Contacts between the two chains:
Residue K476 in protein 2 is in contact with residue V254 in protein 1 (closest heavy-atom distance 4.0 Å).
Residue I477 in protein 2 interacts with residue V254 in protein 1 (closest heavy-atom distance 3.0 Å).
Residue G478 in protein 2 is in contact with residue F259 in protein 1 (closest heavy-atom distance 3.5 Å).
Residue V475 in protein 2 interacts with residue V254 in protein 1 (closest heavy-atom distance 2.7 Å).
Residue V475 in protein 2 interacts with residue I255 in protein 1 (closest heavy-atom distance 5.0 Å).
Residue V475 in protein 2 is in contact with residue N252 in protein 1 (closest heavy-atom distance 3.7 Å).
Residue G478 in protein 2 is in contact with residue N256 in protein 1 (closest heavy-atom distance 3.3 Å).
Residue I477 in protein 2 interacts with residue I255 in protein 1 (closest heavy-atom distance 3.4 Å).
Residue E473 in protein 2 interacts with residue N252 in protein 1 (closest heavy-atom distance 4.1 Å).
Residue F479 in protein 2 contacts residue N256 in protein 1 (closest heavy-atom distance 3.6 Å).
Residue Q474 in protein 2 interacts with residue N252 in protein 1 (closest heavy-atom distance 4.2 Å).
Residue V475 in protein 2 is in contact with residue T253 in protein 1 (closest heavy-atom distance 3.6 Å).
Residue I477 in protein 2 is in contact with residue N256 in protein 1 (closest heavy-atom distance 3.1 Å).

Sequence of protein 1:
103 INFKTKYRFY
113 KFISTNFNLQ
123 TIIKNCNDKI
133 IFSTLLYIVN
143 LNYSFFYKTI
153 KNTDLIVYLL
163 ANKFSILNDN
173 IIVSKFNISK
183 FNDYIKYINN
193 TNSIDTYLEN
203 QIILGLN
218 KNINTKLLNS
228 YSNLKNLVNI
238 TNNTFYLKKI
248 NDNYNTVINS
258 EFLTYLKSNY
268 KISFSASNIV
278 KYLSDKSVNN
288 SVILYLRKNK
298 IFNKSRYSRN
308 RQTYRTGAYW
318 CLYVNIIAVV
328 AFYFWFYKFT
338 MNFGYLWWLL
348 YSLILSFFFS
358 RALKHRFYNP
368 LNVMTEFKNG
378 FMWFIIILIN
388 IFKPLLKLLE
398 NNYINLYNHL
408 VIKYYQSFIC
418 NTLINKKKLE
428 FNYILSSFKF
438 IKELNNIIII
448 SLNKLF

The following describes two proteins that form a bound complex.

Sequence of protein 2:
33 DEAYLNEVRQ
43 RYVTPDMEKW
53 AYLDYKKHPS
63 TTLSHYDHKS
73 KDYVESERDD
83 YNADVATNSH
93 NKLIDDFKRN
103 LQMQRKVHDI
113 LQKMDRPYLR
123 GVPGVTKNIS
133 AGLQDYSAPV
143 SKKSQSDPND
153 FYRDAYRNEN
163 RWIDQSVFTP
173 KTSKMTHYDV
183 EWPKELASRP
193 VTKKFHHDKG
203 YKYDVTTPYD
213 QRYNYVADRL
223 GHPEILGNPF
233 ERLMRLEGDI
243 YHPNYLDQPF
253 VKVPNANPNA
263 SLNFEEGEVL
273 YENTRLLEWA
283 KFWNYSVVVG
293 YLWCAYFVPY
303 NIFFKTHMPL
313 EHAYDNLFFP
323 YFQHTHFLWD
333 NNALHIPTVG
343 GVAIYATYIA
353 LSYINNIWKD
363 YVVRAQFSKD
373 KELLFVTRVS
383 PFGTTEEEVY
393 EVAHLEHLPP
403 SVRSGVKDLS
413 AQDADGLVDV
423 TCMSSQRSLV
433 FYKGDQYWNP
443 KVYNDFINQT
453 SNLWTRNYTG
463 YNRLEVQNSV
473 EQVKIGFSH